This data describes a binding interaction between two proteins.

Sequence of chain A:
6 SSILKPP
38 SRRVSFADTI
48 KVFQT

Interface contacts:
Residue R73 in chain B is in contact with residue T52 in chain A (closest heavy-atom distance 2.7 Å).
Residue K296 in chain B interacts with residue V49 in chain A (closest heavy-atom distance 4.1 Å).
Residue M289 in chain B contacts residue A44 in chain A (closest heavy-atom distance 3.9 Å).
Residue I294 in chain B contacts residue F50 in chain A (closest heavy-atom distance 2.9 Å).
Residue I294 in chain B is in contact with residue K48 in chain A (closest heavy-atom distance 2.7 Å).
Residue L54 in chain B is in contact with residue K10 in chain A (closest heavy-atom distance 3.5 Å).
Residue D241 in chain B interacts with residue R40 in chain A (closest heavy-atom distance 2.7 Å).
Residue L288 in chain B interacts with residue R40 in chain A (closest heavy-atom distance 3.4 Å).
Residue C290 in chain B interacts with residue F43 in chain A (closest heavy-atom distance 3.4 Å).
Residue F292 in chain B is in contact with residue K48 in chain A (closest heavy-atom distance 3.1 Å).
Residue K296 in chain B is in contact with residue Q51 in chain A (closest heavy-atom distance 3.5 Å).
Residue E55 in chain B is in contact with residue K10 in chain A (closest heavy-atom distance 3.1 Å).
Residue I294 in chain B contacts residue I47 in chain A (closest heavy-atom distance 4.1 Å).
Residue L288 in chain B interacts with residue R39 in chain A (closest heavy-atom distance 3.6 Å).
Residue F256 in chain B is in contact with residue F43 in chain A (closest heavy-atom distance 3.8 Å).
Residue I168 in chain B interacts with residue V41 in chain A (closest heavy-atom distance 3.8 Å).
Residue Y77 in chain B interacts with residue F50 in chain A (closest heavy-atom distance 3.5 Å).
Residue N116 in chain B is in contact with residue S6 in chain A (closest heavy-atom distance 2.7 Å).
Residue K167 in chain B interacts with residue V41 in chain A (closest heavy-atom distance 4.1 Å).
Residue M289 in chain B interacts with residue S42 in chain A (closest heavy-atom distance 3.3 Å).
Residue I294 in chain B interacts with residue V49 in chain A (closest heavy-atom distance 3.8 Å).
Residue R260 in chain B contacts residue F43 in chain A (closest heavy-atom distance 3.7 Å).
Residue E55 in chain B interacts with residue I8 in chain A (closest heavy-atom distance 2.9 Å).
Residue E115 in chain B interacts with residue I8 in chain A (closest heavy-atom distance 3.4 Å).
Residue F292 in chain B contacts residue F43 in chain A (closest heavy-atom distance 4.3 Å).
Residue F118 in chain B is in contact with residue I8 in chain A (closest heavy-atom distance 3.8 Å).
Residue Y254 in chain B interacts with residue I47 in chain A (closest heavy-atom distance 3.5 Å).
Residue D165 in chain B is in contact with residue R39 in chain A (closest heavy-atom distance 3.4 Å).
Residue K296 in chain B interacts with residue T52 in chain A (closest heavy-atom distance 2.8 Å).
Residue C290 in chain B is in contact with residue V41 in chain A (closest heavy-atom distance 4.2 Å).
Residue T287 in chain B contacts residue R40 in chain A (closest heavy-atom distance 3.5 Å).
Residue K296 in chain B is in contact with residue F50 in chain A (closest heavy-atom distance 2.8 Å).
Residue D241 in chain B contacts residue V41 in chain A (closest heavy-atom distance 2.8 Å).
Residue Y77 in chain B contacts residue T52 in chain A (closest heavy-atom distance 3.6 Å).
Residue L242 in chain B interacts with residue F43 in chain A (closest heavy-atom distance 3.7 Å).
Residue K167 in chain B interacts with residue R39 in chain A (closest heavy-atom distance 3.4 Å).
Residue L295 in chain B is in contact with residue F50 in chain A (closest heavy-atom distance 3.7 Å).
Residue F118 in chain B is in contact with residue L9 in chain A (closest heavy-atom distance 4.0 Å).
Residue L54 in chain B is in contact with residue I8 in chain A (closest heavy-atom distance 3.3 Å).
Residue K167 in chain B contacts residue R40 in chain A (closest heavy-atom distance 4.1 Å).
Residue E53 in chain B interacts with residue L9 in chain A (closest heavy-atom distance 3.5 Å).
Residue L54 in chain B interacts with residue L9 in chain A (closest heavy-atom distance 4.1 Å).
Residue D165 in chain B contacts residue K10 in chain A (closest heavy-atom distance 3.5 Å).
Residue L288 in chain B is in contact with residue V41 in chain A (closest heavy-atom distance 3.5 Å).
Residue E115 in chain B is in contact with residue S7 in chain A (closest heavy-atom distance 3.5 Å).
Residue C290 in chain B contacts residue S42 in chain A (closest heavy-atom distance 2.7 Å).
Residue E115 in chain B interacts with residue L9 in chain A (closest heavy-atom distance 3.8 Å).
Residue L288 in chain B is in contact with residue S42 in chain A (closest heavy-atom distance 3.2 Å).
Residue Q293 in chain B interacts with residue K48 in chain A (closest heavy-atom distance 3.3 Å).
Residue Y77 in chain B is in contact with residue Q51 in chain A (closest heavy-atom distance 4.1 Å).
Residue E53 in chain B contacts residue I8 in chain A (closest heavy-atom distance 3.7 Å).
Residue N85 in chain B interacts with residue I8 in chain A (closest heavy-atom distance 3.7 Å).
Residue N116 in chain B is in contact with residue S7 in chain A (closest heavy-atom distance 4.3 Å).
Residue E53 in chain B contacts residue K10 in chain A (closest heavy-atom distance 2.8 Å).
Residue Q48 in chain B interacts with residue L9 in chain A (closest heavy-atom distance 4.0 Å).
Residue S291 in chain B contacts residue A44 in chain A (closest heavy-atom distance 3.8 Å).
Residue P297 in chain B contacts residue T52 in chain A (closest heavy-atom distance 3.1 Å).
Residue E286 in chain B contacts residue R39 in chain A (closest heavy-atom distance 3.3 Å).
Residue C290 in chain B is in contact with residue A44 in chain A (closest heavy-atom distance 2.8 Å).
Residue F292 in chain B contacts residue I47 in chain A (closest heavy-atom distance 3.4 Å).

Sequence of chain B:
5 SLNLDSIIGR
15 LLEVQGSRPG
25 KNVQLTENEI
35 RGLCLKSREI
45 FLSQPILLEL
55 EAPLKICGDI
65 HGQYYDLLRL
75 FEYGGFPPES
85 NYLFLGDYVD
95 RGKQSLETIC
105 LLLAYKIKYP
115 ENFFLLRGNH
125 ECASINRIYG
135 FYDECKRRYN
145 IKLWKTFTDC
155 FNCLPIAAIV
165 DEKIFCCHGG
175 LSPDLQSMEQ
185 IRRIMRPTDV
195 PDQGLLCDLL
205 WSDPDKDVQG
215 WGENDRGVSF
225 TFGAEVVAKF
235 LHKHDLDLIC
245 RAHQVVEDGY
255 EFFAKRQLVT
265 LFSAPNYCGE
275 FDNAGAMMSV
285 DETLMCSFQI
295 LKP